Contacts between the two chains:
Residue A177 in protein 1 is in contact with residue L20 in protein 2 (closest heavy-atom distance 4.6 Å).
Residue A139 in protein 1 is in contact with residue L6 in protein 2 (closest heavy-atom distance 4.8 Å).
Residue A181 in protein 1 contacts residue F13 in protein 2 (closest heavy-atom distance 4.4 Å).
Residue V170 in protein 1 is in contact with residue D21 in protein 2 (closest heavy-atom distance 4.9 Å).
Residue L136 in protein 1 is in contact with residue H4 in protein 2 (closest heavy-atom distance 4.7 Å).
Residue C150 in protein 1 interacts with residue F13 in protein 2 (closest heavy-atom distance 4.9 Å).
Residue N178 in protein 1 is in contact with residue A17 in protein 2 (closest heavy-atom distance 3.8 Å).
Residue S147 in protein 1 is in contact with residue L16 in protein 2 (closest heavy-atom distance 4.7 Å).
Residue K174 in protein 1 interacts with residue D21 in protein 2 (closest heavy-atom distance 3.4 Å).
Residue D191 in protein 1 interacts with residue H4 in protein 2 (closest heavy-atom distance 3.6 Å).
Residue L136 in protein 1 interacts with residue L6 in protein 2 (closest heavy-atom distance 3.5 Å).
Residue T146 in protein 1 contacts residue F13 in protein 2 (closest heavy-atom distance 3.2 Å).
Residue R154 in protein 1 is in contact with residue M23 in protein 2 (closest heavy-atom distance 3.4 Å).
Residue V170 in protein 1 contacts residue M23 in protein 2 (closest heavy-atom distance 4.5 Å).
Residue K174 in protein 1 interacts with residue A17 in protein 2 (closest heavy-atom distance 2.8 Å).
Residue C150 in protein 1 is in contact with residue L20 in protein 2 (closest heavy-atom distance 4.4 Å).
Residue A177 in protein 1 interacts with residue L16 in protein 2 (closest heavy-atom distance 4.9 Å).
Residue A181 in protein 1 interacts with residue D14 in protein 2 (closest heavy-atom distance 3.5 Å).
Residue C150 in protein 1 interacts with residue L16 in protein 2 (closest heavy-atom distance 3.5 Å).
Residue A177 in protein 1 contacts residue F13 in protein 2 (closest heavy-atom distance 3.9 Å).
Residue S147 in protein 1 interacts with residue M12 in protein 2 (closest heavy-atom distance 4.2 Å).
Residue T140 in protein 1 contacts residue I5 in protein 2 (closest heavy-atom distance 4.0 Å).
Residue A143 in protein 1 interacts with residue I9 in protein 2 (closest heavy-atom distance 3.5 Å).
Residue A143 in protein 1 is in contact with residue F13 in protein 2 (closest heavy-atom distance 3.3 Å).
Residue V184 in protein 1 contacts residue F13 in protein 2 (closest heavy-atom distance 5.0 Å).
Residue V170 in protein 1 contacts residue L24 in protein 2 (closest heavy-atom distance 3.7 Å).
Residue K166 in protein 1 contacts residue L24 in protein 2 (closest heavy-atom distance 3.1 Å).
Residue D191 in protein 1 is in contact with residue L6 in protein 2 (closest heavy-atom distance 4.3 Å).
Residue A173 in protein 1 interacts with residue L20 in protein 2 (closest heavy-atom distance 3.6 Å).
Residue R154 in protein 1 is in contact with residue L20 in protein 2 (closest heavy-atom distance 4.7 Å).
Residue R167 in protein 1 is in contact with residue L24 in protein 2 (closest heavy-atom distance 3.5 Å).
Residue A177 in protein 1 contacts residue A17 in protein 2 (closest heavy-atom distance 4.0 Å).
Residue A143 in protein 1 contacts residue M12 in protein 2 (closest heavy-atom distance 4.6 Å).
Residue I187 in protein 1 interacts with residue L6 in protein 2 (closest heavy-atom distance 4.1 Å).
Residue V184 in protein 1 is in contact with residue I9 in protein 2 (closest heavy-atom distance 3.5 Å).
Residue R167 in protein 1 contacts residue D25 in protein 2 (closest heavy-atom distance 2.7 Å).
Residue T180 in protein 1 is in contact with residue F13 in protein 2 (closest heavy-atom distance 3.5 Å).
Residue K188 in protein 1 is in contact with residue L6 in protein 2 (closest heavy-atom distance 3.5 Å).
Residue K174 in protein 1 is in contact with residue D18 in protein 2 (closest heavy-atom distance 4.4 Å).
Residue V184 in protein 1 is in contact with residue L6 in protein 2 (closest heavy-atom distance 3.8 Å).
Residue V170 in protein 1 interacts with residue L20 in protein 2 (closest heavy-atom distance 3.1 Å).
Residue S147 in protein 1 is in contact with residue F13 in protein 2 (closest heavy-atom distance 3.6 Å).
Residue V184 in protein 1 is in contact with residue S10 in protein 2 (closest heavy-atom distance 4.2 Å).
Residue K174 in protein 1 contacts residue L20 in protein 2 (closest heavy-atom distance 3.8 Å).

Sequence of protein 1:
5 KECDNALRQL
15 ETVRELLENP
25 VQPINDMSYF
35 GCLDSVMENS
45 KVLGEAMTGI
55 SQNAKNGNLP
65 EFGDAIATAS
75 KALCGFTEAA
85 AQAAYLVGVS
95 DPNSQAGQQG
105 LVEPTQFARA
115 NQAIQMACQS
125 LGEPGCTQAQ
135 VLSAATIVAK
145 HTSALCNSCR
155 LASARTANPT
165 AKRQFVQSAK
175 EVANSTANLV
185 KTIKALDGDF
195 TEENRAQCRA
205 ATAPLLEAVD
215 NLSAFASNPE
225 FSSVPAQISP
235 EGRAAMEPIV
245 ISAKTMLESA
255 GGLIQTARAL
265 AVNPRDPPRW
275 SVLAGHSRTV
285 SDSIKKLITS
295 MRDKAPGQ

The following describes two proteins that form a bound complex.

Sequence of protein 2:
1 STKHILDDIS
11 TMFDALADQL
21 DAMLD